Sequence of the first protein:
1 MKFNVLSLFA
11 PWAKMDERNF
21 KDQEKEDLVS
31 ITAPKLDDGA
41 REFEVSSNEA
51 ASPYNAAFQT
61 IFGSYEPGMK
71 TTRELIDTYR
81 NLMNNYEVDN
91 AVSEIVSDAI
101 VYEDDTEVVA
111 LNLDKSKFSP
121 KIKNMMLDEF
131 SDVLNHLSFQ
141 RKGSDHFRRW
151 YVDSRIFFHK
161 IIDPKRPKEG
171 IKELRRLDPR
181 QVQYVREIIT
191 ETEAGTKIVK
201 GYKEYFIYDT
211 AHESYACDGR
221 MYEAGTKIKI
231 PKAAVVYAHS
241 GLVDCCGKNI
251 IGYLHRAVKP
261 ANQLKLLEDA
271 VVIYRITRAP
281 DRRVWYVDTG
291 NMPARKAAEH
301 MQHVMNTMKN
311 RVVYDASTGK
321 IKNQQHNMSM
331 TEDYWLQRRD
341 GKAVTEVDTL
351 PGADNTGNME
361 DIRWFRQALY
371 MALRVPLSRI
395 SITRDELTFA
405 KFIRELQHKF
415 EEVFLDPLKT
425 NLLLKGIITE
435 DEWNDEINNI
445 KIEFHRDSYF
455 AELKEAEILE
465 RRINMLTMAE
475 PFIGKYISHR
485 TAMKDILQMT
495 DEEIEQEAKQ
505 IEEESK

Sequence of the second protein:
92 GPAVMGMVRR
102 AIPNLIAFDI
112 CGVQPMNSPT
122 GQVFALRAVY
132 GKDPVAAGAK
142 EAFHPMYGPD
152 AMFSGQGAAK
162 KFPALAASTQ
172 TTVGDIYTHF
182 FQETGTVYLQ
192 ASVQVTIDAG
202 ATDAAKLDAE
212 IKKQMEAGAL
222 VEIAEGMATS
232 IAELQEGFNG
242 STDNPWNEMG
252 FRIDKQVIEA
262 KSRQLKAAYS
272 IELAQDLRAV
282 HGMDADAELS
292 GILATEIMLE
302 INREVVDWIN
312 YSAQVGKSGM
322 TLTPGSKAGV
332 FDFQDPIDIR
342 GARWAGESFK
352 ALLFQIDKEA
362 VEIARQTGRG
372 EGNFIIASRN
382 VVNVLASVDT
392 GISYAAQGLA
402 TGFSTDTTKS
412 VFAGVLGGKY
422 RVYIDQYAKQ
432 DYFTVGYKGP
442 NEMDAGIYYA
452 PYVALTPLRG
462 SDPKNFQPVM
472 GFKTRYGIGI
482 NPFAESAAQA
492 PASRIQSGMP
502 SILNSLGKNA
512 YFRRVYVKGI

Residue-level contacts at the interface:
Residue Y215 in the first protein contacts residue D285 in the second protein (closest heavy-atom distance 3.9 Å).
Residue Y215 in the first protein is in contact with residue R279 in the second protein (closest heavy-atom distance 4.3 Å).
Residue E213 in the first protein contacts residue R100 in the second protein (closest heavy-atom distance 3.0 Å).

The following describes two proteins that form a bound complex.